Sequence of the first protein:
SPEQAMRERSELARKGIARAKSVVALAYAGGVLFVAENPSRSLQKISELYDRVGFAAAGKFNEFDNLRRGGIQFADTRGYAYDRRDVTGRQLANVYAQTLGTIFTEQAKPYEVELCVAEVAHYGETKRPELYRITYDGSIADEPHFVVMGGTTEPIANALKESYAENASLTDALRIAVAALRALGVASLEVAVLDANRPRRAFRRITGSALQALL

Sequence of the second protein:
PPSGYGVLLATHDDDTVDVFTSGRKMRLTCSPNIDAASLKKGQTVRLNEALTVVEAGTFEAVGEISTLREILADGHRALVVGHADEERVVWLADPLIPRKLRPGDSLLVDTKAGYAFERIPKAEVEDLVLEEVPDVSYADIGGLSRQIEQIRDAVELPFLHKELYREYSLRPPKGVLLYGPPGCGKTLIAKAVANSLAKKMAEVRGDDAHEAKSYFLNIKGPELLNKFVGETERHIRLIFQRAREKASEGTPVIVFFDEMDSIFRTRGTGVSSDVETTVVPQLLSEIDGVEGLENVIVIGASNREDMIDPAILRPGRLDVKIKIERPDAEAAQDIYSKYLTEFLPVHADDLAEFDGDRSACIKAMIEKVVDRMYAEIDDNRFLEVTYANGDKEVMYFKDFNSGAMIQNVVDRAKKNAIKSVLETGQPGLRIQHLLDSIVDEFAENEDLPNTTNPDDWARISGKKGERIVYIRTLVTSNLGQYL

These two protein chains interact to form a complex.

Contacts between the two chains:
Residue G578 in the second protein interacts with residue E15 in the first protein (closest heavy-atom distance 4.0 Å).
Residue N502 in the second protein contacts residue E15 in the first protein (closest heavy-atom distance 3.5 Å).
Residue G578 in the second protein contacts residue Q11 in the first protein (closest heavy-atom distance 4.2 Å).
Residue K577 in the second protein contacts residue R14 in the first protein (closest heavy-atom distance 4.8 Å).
Residue D504 in the second protein contacts residue K22 in the first protein (closest heavy-atom distance 3.7 Å).
Residue N502 in the second protein interacts with residue L19 in the first protein (closest heavy-atom distance 4.3 Å).
Residue E579 in the second protein contacts residue E15 in the first protein (closest heavy-atom distance 3.1 Å).
Residue E579 in the second protein is in contact with residue Q11 in the first protein (closest heavy-atom distance 3.5 Å).
Residue G578 in the second protein contacts residue R14 in the first protein (closest heavy-atom distance 4.9 Å).
Residue K577 in the second protein contacts residue E15 in the first protein (closest heavy-atom distance 4.4 Å).